Residue-level contacts at the interface:
Residue R98 in protein 2 is in contact with residue Y32 in protein 1 (closest heavy-atom distance 2.9 Å).
Residue V95 in protein 2 interacts with residue D92 in protein 1 (closest heavy-atom distance 4.7 Å).
Residue E100 in protein 2 interacts with residue Y50 in protein 1 (closest heavy-atom distance 4.6 Å).
Residue R98 in protein 2 is in contact with residue Y91 in protein 1 (closest heavy-atom distance 3.9 Å).
Residue S65 in protein 2 interacts with residue D92 in protein 1 (closest heavy-atom distance 3.4 Å).
Residue R98 in protein 2 interacts with residue Y50 in protein 1 (closest heavy-atom distance 3.9 Å).
Residue R123 in protein 2 interacts with residue Y50 in protein 1 (closest heavy-atom distance 3.6 Å).
Residue S65 in protein 2 is in contact with residue Y32 in protein 1 (closest heavy-atom distance 4.3 Å).
Residue H91 in protein 2 interacts with residue L94 in protein 1 (closest heavy-atom distance 3.8 Å).

Sequence of protein 2:
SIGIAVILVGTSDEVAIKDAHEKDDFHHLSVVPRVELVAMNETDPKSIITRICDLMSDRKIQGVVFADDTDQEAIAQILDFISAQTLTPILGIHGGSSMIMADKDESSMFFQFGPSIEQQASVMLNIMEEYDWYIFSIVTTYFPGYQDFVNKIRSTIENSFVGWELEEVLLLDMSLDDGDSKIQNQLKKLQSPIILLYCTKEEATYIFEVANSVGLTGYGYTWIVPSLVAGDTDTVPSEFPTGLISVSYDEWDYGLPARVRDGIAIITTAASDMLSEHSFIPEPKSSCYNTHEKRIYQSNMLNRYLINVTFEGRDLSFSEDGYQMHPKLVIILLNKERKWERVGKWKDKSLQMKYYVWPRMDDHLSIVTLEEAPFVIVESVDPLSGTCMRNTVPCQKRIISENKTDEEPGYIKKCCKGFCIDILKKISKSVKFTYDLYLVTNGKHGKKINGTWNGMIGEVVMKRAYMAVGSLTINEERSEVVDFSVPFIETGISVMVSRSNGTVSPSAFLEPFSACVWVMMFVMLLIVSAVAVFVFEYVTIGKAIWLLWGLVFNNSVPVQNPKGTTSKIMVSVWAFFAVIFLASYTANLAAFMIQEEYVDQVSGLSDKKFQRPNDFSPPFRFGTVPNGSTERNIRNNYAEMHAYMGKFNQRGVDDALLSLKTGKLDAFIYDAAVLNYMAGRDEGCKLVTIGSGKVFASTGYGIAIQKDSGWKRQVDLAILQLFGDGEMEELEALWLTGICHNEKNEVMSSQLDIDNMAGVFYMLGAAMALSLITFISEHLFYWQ

Sequence of protein 1:
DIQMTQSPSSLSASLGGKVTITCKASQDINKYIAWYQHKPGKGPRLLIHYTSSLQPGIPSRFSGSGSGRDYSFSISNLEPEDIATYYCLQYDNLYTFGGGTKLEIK

This data describes a binding interaction between two proteins.